Sequence of chain A:
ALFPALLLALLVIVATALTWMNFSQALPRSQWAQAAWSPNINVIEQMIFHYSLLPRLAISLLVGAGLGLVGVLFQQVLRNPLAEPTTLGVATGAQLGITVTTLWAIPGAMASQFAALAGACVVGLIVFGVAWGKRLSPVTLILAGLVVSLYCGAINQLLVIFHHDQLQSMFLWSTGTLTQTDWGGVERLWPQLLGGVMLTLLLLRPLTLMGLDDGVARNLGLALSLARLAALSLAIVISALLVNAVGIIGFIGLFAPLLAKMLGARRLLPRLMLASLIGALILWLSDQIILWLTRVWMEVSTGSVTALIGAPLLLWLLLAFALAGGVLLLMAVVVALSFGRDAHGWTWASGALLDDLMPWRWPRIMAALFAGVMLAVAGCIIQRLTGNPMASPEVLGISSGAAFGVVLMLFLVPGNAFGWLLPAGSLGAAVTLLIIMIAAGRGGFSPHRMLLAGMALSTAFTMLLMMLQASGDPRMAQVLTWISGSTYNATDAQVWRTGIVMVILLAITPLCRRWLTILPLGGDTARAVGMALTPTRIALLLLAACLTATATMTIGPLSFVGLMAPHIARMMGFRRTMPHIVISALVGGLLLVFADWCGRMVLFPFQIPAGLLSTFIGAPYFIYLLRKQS

This data describes a binding interaction between two proteins.

Contacts between the two chains:
Residue D218 in chain A is in contact with residue E98 in chain B (closest heavy-atom distance 4.5 Å).
Residue R210 in chain A is in contact with residue L117 in chain B (closest heavy-atom distance 4.3 Å).
Residue R223 in chain A interacts with residue H60 in chain B (closest heavy-atom distance 3.3 Å).
Residue P211 in chain A is in contact with residue Y111 in chain B (closest heavy-atom distance 3.6 Å).
Residue L217 in chain A interacts with residue I108 in chain B (closest heavy-atom distance 5.0 Å).
Residue R271 in chain A is in contact with residue M100 in chain B (closest heavy-atom distance 3.6 Å).
Residue L214 in chain A contacts residue I108 in chain B (closest heavy-atom distance 3.6 Å).
Residue R210 in chain A contacts residue G118 in chain B (closest heavy-atom distance 3.1 Å).
Residue R210 in chain A is in contact with residue R119 in chain B (closest heavy-atom distance 4.8 Å).
Residue R210 in chain A interacts with residue A116 in chain B (closest heavy-atom distance 3.6 Å).
Residue L217 in chain A interacts with residue G99 in chain B (closest heavy-atom distance 4.0 Å).
Residue G216 in chain A contacts residue E98 in chain B (closest heavy-atom distance 3.9 Å).
Residue L225 in chain A interacts with residue Q164 in chain B (closest heavy-atom distance 4.0 Å).
Residue T213 in chain A interacts with residue I108 in chain B (closest heavy-atom distance 3.7 Å).
Residue N224 in chain A contacts residue P91 in chain B (closest heavy-atom distance 3.8 Å).
Residue N224 in chain A interacts with residue L90 in chain B (closest heavy-atom distance 4.0 Å).
Residue P211 in chain A is in contact with residue A116 in chain B (closest heavy-atom distance 4.1 Å).
Residue L207 in chain A contacts residue L117 in chain B (closest heavy-atom distance 4.3 Å).
Residue G220 in chain A interacts with residue P91 in chain B (closest heavy-atom distance 4.9 Å).
Residue R223 in chain A interacts with residue G58 in chain B (closest heavy-atom distance 4.9 Å).
Residue R210 in chain A interacts with residue H114 in chain B (closest heavy-atom distance 4.3 Å).
Residue V221 in chain A is in contact with residue P91 in chain B (closest heavy-atom distance 4.8 Å).
Residue R210 in chain A contacts residue Y111 in chain B (closest heavy-atom distance 4.0 Å).
Residue G226 in chain A interacts with residue Y111 in chain B (closest heavy-atom distance 4.9 Å).
Residue G226 in chain A contacts residue A84 in chain B (closest heavy-atom distance 3.6 Å).
Residue L225 in chain A is in contact with residue G109 in chain B (closest heavy-atom distance 3.5 Å).
Residue R210 in chain A interacts with residue G115 in chain B (closest heavy-atom distance 4.6 Å).
Residue K266 in chain A interacts with residue M100 in chain B (closest heavy-atom distance 4.0 Å).
Residue R223 in chain A contacts residue F83 in chain B (closest heavy-atom distance 4.8 Å).
Residue R223 in chain A contacts residue S80 in chain B (closest heavy-atom distance 3.8 Å).
Residue N224 in chain A is in contact with residue A84 in chain B (closest heavy-atom distance 3.8 Å).
Residue G226 in chain A contacts residue S80 in chain B (closest heavy-atom distance 3.6 Å).
Residue V221 in chain A contacts residue M160 in chain B (closest heavy-atom distance 4.2 Å).
Residue N224 in chain A is in contact with residue V87 in chain B (closest heavy-atom distance 5.0 Å).
Residue G226 in chain A is in contact with residue K81 in chain B (closest heavy-atom distance 4.8 Å).
Residue L225 in chain A is in contact with residue P112 in chain B (closest heavy-atom distance 3.8 Å).
Residue L208 in chain A is in contact with residue A116 in chain B (closest heavy-atom distance 3.7 Å).
Residue L227 in chain A is in contact with residue Y111 in chain B (closest heavy-atom distance 3.2 Å).
Residue L217 in chain A interacts with residue E98 in chain B (closest heavy-atom distance 3.7 Å).
Residue R210 in chain A interacts with residue F120 in chain B (closest heavy-atom distance 3.4 Å).
Residue N224 in chain A contacts residue H60 in chain B (closest heavy-atom distance 3.9 Å).
Residue L217 in chain A contacts residue E104 in chain B (closest heavy-atom distance 5.0 Å).
Residue L225 in chain A interacts with residue Y111 in chain B (closest heavy-atom distance 3.8 Å).
Residue V221 in chain A interacts with residue P96 in chain B (closest heavy-atom distance 4.4 Å).
Residue D218 in chain A contacts residue P96 in chain B (closest heavy-atom distance 4.4 Å).
Residue L208 in chain A contacts residue L117 in chain B (closest heavy-atom distance 3.8 Å).
Residue N224 in chain A interacts with residue Q164 in chain B (closest heavy-atom distance 4.4 Å).
Residue R271 in chain A is in contact with residue T101 in chain B (closest heavy-atom distance 4.8 Å).
Residue L225 in chain A is in contact with residue M160 in chain B (closest heavy-atom distance 4.6 Å).
Residue R210 in chain A is in contact with residue I108 in chain B (closest heavy-atom distance 3.5 Å).
Residue L214 in chain A contacts residue Y111 in chain B (closest heavy-atom distance 3.4 Å).
Residue L217 in chain A interacts with residue L105 in chain B (closest heavy-atom distance 4.3 Å).
Residue R223 in chain A is in contact with residue R59 in chain B (closest heavy-atom distance 4.0 Å).
Residue N224 in chain A is in contact with residue Y89 in chain B (closest heavy-atom distance 2.5 Å).
Residue L225 in chain A contacts residue I108 in chain B (closest heavy-atom distance 4.0 Å).
Residue L225 in chain A interacts with residue A84 in chain B (closest heavy-atom distance 3.4 Å).

Sequence of chain B:
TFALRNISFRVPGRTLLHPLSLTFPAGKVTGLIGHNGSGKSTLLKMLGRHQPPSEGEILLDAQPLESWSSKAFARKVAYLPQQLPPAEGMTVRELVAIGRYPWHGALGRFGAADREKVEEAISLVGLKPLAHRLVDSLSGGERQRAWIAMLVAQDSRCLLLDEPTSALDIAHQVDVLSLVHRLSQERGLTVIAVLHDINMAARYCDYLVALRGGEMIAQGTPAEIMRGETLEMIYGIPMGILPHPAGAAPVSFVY